Sequence of protein 2:
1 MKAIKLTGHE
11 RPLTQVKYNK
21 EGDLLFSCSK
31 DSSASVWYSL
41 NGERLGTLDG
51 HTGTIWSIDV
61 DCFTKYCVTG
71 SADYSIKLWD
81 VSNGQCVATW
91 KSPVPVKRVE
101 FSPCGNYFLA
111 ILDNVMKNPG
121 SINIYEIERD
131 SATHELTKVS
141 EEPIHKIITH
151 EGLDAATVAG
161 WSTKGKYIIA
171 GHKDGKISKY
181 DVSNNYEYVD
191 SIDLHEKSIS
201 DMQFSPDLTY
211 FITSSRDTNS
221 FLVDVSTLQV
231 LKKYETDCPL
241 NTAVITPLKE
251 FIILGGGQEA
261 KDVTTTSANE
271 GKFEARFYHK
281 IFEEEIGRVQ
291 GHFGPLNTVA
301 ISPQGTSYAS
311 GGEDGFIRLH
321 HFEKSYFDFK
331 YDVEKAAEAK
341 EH

These two protein chains interact to form a complex.

Contacts between the two chains:
Residue R1057 in protein 1 contacts residue Y331 in protein 2 (closest heavy-atom distance 4.0 Å).
Residue G620 in protein 1 interacts with residue E323 in protein 2 (closest heavy-atom distance 1.9 Å).
Residue P633 in protein 1 interacts with residue D328 in protein 2 (closest heavy-atom distance 2.8 Å).
Residue Y1067 in protein 1 is in contact with residue D224 in protein 2 (closest heavy-atom distance 2.6 Å).
Residue E608 in protein 1 contacts residue K335 in protein 2 (closest heavy-atom distance 4.0 Å).
Residue V1054 in protein 1 is in contact with residue V333 in protein 2 (closest heavy-atom distance 3.0 Å).
Residue S619 in protein 1 contacts residue E323 in protein 2 (closest heavy-atom distance 2.6 Å).
Residue F1064 in protein 1 contacts residue I281 in protein 2 (closest heavy-atom distance 3.5 Å).
Residue M1061 in protein 1 interacts with residue A337 in protein 2 (closest heavy-atom distance 4.3 Å).
Residue K1003 in protein 1 is in contact with residue K324 in protein 2 (closest heavy-atom distance 3.3 Å).
Residue R1086 in protein 1 is in contact with residue P247 in protein 2 (closest heavy-atom distance 3.9 Å).
Residue D621 in protein 1 is in contact with residue K2 in protein 2 (closest heavy-atom distance 3.4 Å).
Residue E638 in protein 1 is in contact with residue S325 in protein 2 (closest heavy-atom distance 3.5 Å).
Residue E638 in protein 1 contacts residue K324 in protein 2 (closest heavy-atom distance 3.0 Å).
Residue R1057 in protein 1 interacts with residue F282 in protein 2 (closest heavy-atom distance 3.3 Å).
Residue M1061 in protein 1 interacts with residue F282 in protein 2 (closest heavy-atom distance 3.5 Å).
Residue E1081 in protein 1 contacts residue T163 in protein 2 (closest heavy-atom distance 2.6 Å).
Residue P633 in protein 1 contacts residue K324 in protein 2 (closest heavy-atom distance 3.2 Å).
Residue R1086 in protein 1 interacts with residue L248 in protein 2 (closest heavy-atom distance 2.0 Å).
Residue R1058 in protein 1 is in contact with residue V333 in protein 2 (closest heavy-atom distance 4.2 Å).
Residue M1060 in protein 1 is in contact with residue I281 in protein 2 (closest heavy-atom distance 2.4 Å).
Residue F626 in protein 1 is in contact with residue K324 in protein 2 (closest heavy-atom distance 1.2 Å).
Residue V634 in protein 1 contacts residue K335 in protein 2 (closest heavy-atom distance 3.6 Å).
Residue K1079 in protein 1 interacts with residue K166 in protein 2 (closest heavy-atom distance 1.9 Å).
Residue R1058 in protein 1 contacts residue A336 in protein 2 (closest heavy-atom distance 4.2 Å).
Residue R1057 in protein 1 interacts with residue V333 in protein 2 (closest heavy-atom distance 4.1 Å).
Residue A640 in protein 1 interacts with residue K2 in protein 2 (closest heavy-atom distance 3.5 Å).
Residue F1064 in protein 1 interacts with residue K280 in protein 2 (closest heavy-atom distance 3.8 Å).
Residue D632 in protein 1 is in contact with residue K335 in protein 2 (closest heavy-atom distance 3.8 Å).
Residue M1061 in protein 1 is in contact with residue V333 in protein 2 (closest heavy-atom distance 3.3 Å).
Residue L1083 in protein 1 interacts with residue T209 in protein 2 (closest heavy-atom distance 2.8 Å).
Residue F1064 in protein 1 interacts with residue E250 in protein 2 (closest heavy-atom distance 3.3 Å).
Residue E638 in protein 1 is in contact with residue E323 in protein 2 (closest heavy-atom distance 2.6 Å).
Residue K1079 in protein 1 is in contact with residue K164 in protein 2 (closest heavy-atom distance 2.8 Å).
Residue L1085 in protein 1 interacts with residue E250 in protein 2 (closest heavy-atom distance 4.2 Å).
Residue E1081 in protein 1 contacts residue K164 in protein 2 (closest heavy-atom distance 1.4 Å).
Residue E1084 in protein 1 interacts with residue D207 in protein 2 (closest heavy-atom distance 3.3 Å).
Residue F626 in protein 1 interacts with residue D328 in protein 2 (closest heavy-atom distance 3.9 Å).
Residue L1085 in protein 1 is in contact with residue P206 in protein 2 (closest heavy-atom distance 3.7 Å).
Residue S619 in protein 1 interacts with residue K324 in protein 2 (closest heavy-atom distance 2.9 Å).
Residue S635 in protein 1 is in contact with residue S325 in protein 2 (closest heavy-atom distance 2.3 Å).
Residue M1061 in protein 1 interacts with residue I281 in protein 2 (closest heavy-atom distance 4.2 Å).
Residue G1087 in protein 1 contacts residue P303 in protein 2 (closest heavy-atom distance 3.8 Å).
Residue D632 in protein 1 contacts residue K330 in protein 2 (closest heavy-atom distance 2.5 Å).
Residue Y1067 in protein 1 is in contact with residue L231 in protein 2 (closest heavy-atom distance 3.5 Å).
Residue L1085 in protein 1 interacts with residue P247 in protein 2 (closest heavy-atom distance 3.3 Å).
Residue R622 in protein 1 interacts with residue K2 in protein 2 (closest heavy-atom distance 1.9 Å).
Residue M1060 in protein 1 contacts residue K232 in protein 2 (closest heavy-atom distance 3.8 Å).
Residue R996 in protein 1 is in contact with residue H342 in protein 2 (closest heavy-atom distance 2.3 Å).
Residue L1085 in protein 1 interacts with residue L248 in protein 2 (closest heavy-atom distance 3.5 Å).
Residue M1060 in protein 1 contacts residue F282 in protein 2 (closest heavy-atom distance 3.1 Å).
Residue K631 in protein 1 interacts with residue K335 in protein 2 (closest heavy-atom distance 2.7 Å).
Residue S635 in protein 1 interacts with residue K324 in protein 2 (closest heavy-atom distance 3.7 Å).
Residue Y988 in protein 1 is in contact with residue K324 in protein 2 (closest heavy-atom distance 1.9 Å).
Residue Y1075 in protein 1 interacts with residue K164 in protein 2 (closest heavy-atom distance 3.3 Å).
Residue M1061 in protein 1 interacts with residue E334 in protein 2 (closest heavy-atom distance 3.4 Å).
Residue Y1075 in protein 1 contacts residue T163 in protein 2 (closest heavy-atom distance 2.9 Å).
Residue Y1067 in protein 1 is in contact with residue Y210 in protein 2 (closest heavy-atom distance 3.9 Å).
Residue R622 in protein 1 interacts with residue E323 in protein 2 (closest heavy-atom distance 1.1 Å).
Residue L1083 in protein 1 contacts residue D207 in protein 2 (closest heavy-atom distance 3.0 Å).

Sequence of protein 1:
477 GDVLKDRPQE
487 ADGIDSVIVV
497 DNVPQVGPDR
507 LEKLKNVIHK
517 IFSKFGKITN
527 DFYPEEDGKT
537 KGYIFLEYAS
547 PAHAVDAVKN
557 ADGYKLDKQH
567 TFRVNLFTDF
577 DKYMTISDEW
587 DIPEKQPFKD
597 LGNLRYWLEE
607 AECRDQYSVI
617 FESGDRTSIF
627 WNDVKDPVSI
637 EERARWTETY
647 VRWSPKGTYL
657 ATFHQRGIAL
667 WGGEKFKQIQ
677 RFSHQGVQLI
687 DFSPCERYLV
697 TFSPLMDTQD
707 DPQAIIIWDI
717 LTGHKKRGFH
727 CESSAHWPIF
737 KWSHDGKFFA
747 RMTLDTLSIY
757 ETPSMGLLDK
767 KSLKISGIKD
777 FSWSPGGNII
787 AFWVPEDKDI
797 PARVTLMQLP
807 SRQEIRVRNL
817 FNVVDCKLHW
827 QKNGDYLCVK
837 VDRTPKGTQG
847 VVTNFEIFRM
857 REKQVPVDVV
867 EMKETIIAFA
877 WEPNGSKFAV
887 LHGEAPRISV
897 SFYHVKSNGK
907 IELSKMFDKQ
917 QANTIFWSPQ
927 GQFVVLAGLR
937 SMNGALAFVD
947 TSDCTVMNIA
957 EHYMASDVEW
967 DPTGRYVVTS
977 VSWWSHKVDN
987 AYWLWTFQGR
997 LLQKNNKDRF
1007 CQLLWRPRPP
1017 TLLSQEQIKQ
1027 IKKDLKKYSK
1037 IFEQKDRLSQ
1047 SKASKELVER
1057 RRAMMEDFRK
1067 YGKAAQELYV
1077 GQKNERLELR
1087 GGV